The following describes two proteins that form a bound complex.

Sequence of the first protein:
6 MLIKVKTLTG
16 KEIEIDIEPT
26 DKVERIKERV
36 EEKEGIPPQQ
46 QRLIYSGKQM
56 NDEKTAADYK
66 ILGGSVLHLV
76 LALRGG

Contacts between the two chains:
Residue R312 in the second protein interacts with residue G81 in the first protein (closest heavy-atom distance 4.5 Å).
Residue R98 in the second protein is in contact with residue Q44 in the first protein (closest heavy-atom distance 4.8 Å).

Sequence of the second protein:
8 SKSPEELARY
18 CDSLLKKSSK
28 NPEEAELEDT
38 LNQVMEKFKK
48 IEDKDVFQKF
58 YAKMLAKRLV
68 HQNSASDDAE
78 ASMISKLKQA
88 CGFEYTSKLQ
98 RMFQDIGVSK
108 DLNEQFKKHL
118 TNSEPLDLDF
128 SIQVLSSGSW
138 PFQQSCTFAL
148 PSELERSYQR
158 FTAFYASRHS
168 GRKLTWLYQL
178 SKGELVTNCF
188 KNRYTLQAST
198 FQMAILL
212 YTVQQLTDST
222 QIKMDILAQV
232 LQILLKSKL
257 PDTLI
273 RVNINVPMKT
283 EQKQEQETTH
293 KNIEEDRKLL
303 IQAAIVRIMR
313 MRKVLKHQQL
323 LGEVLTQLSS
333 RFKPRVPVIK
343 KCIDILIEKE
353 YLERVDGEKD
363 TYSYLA